This data describes a binding interaction between two proteins.

Sequence of chain A:
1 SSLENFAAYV

Contacts between the two chains:
Residue Y170 in chain B contacts residue S1 in chain A (closest heavy-atom distance 2.5 Å).
Residue T142 in chain B contacts residue V10 in chain A (closest heavy-atom distance 2.5 Å).
Residue H154 in chain B interacts with residue F6 in chain A (closest heavy-atom distance 3.4 Å).
Residue Y158 in chain B contacts residue L3 in chain A (closest heavy-atom distance 3.5 Å).
Residue E162 in chain B contacts residue S1 in chain A (closest heavy-atom distance 2.4 Å).
Residue E8 in chain B is in contact with residue L3 in chain A (closest heavy-atom distance 4.8 Å).
Residue S98 in chain B contacts residue L3 in chain A (closest heavy-atom distance 3.8 Å).
Residue K145 in chain B is in contact with residue Y9 in chain A (closest heavy-atom distance 3.5 Å).
Residue Q69 in chain B interacts with residue N5 in chain A (closest heavy-atom distance 3.1 Å).
Residue Y122 in chain B is in contact with residue V10 in chain A (closest heavy-atom distance 3.5 Å).
Residue W72 in chain B contacts residue V10 in chain A (closest heavy-atom distance 3.7 Å).
Residue Y83 in chain B contacts residue V10 in chain A (closest heavy-atom distance 3.0 Å).
Residue S76 in chain B interacts with residue Y9 in chain A (closest heavy-atom distance 3.6 Å).
Residue E62 in chain B is in contact with residue S2 in chain A (closest heavy-atom distance 2.7 Å).
Residue H154 in chain B contacts residue N5 in chain A (closest heavy-atom distance 3.6 Å).
Residue Q71 in chain B interacts with residue Y9 in chain A (closest heavy-atom distance 4.5 Å).
Residue Y158 in chain B contacts residue S1 in chain A (closest heavy-atom distance 2.6 Å).
Residue K145 in chain B is in contact with residue V10 in chain A (closest heavy-atom distance 2.9 Å).
Residue F115 in chain B is in contact with residue N5 in chain A (closest heavy-atom distance 4.2 Å).
Residue Y6 in chain B contacts residue S1 in chain A (closest heavy-atom distance 3.1 Å).
Residue K65 in chain B interacts with residue S2 in chain A (closest heavy-atom distance 2.7 Å).
Residue Y44 in chain B interacts with residue S2 in chain A (closest heavy-atom distance 3.6 Å).
Residue K65 in chain B interacts with residue S1 in chain A (closest heavy-atom distance 2.6 Å).
Residue E162 in chain B interacts with residue S2 in chain A (closest heavy-atom distance 3.7 Å).
Residue L113 in chain B contacts residue L3 in chain A (closest heavy-atom distance 4.5 Å).
Residue Q69 in chain B interacts with residue E4 in chain A (closest heavy-atom distance 3.7 Å).
Residue W72 in chain B interacts with residue F6 in chain A (closest heavy-atom distance 2.8 Å).
Residue A151 in chain B interacts with residue F6 in chain A (closest heavy-atom distance 3.4 Å).
Residue W146 in chain B is in contact with residue A8 in chain A (closest heavy-atom distance 3.6 Å).
Residue Y155 in chain B contacts residue N5 in chain A (closest heavy-atom distance 3.5 Å).
Residue F73 in chain B interacts with residue N5 in chain A (closest heavy-atom distance 4.2 Å).
Residue Y155 in chain B interacts with residue F6 in chain A (closest heavy-atom distance 3.0 Å).
Residue Y155 in chain B is in contact with residue L3 in chain A (closest heavy-atom distance 4.0 Å).
Residue S76 in chain B interacts with residue V10 in chain A (closest heavy-atom distance 3.2 Å).
Residue S149 in chain B interacts with residue A8 in chain A (closest heavy-atom distance 3.9 Å).
Residue N79 in chain B contacts residue Y9 in chain A (closest heavy-atom distance 3.9 Å).
Residue L94 in chain B is in contact with residue V10 in chain A (closest heavy-atom distance 4.6 Å).
Residue W72 in chain B is in contact with residue A7 in chain A (closest heavy-atom distance 4.3 Å).
Residue S149 in chain B is in contact with residue F6 in chain A (closest heavy-atom distance 3.5 Å).
Residue W72 in chain B interacts with residue A8 in chain A (closest heavy-atom distance 3.2 Å).
Residue W72 in chain B is in contact with residue N5 in chain A (closest heavy-atom distance 3.3 Å).
Residue W166 in chain B interacts with residue S1 in chain A (closest heavy-atom distance 3.5 Å).
Residue E62 in chain B contacts residue S1 in chain A (closest heavy-atom distance 3.2 Å).
Residue N79 in chain B contacts residue V10 in chain A (closest heavy-atom distance 3.1 Å).
Residue M4 in chain B interacts with residue S1 in chain A (closest heavy-atom distance 4.0 Å).
Residue Y6 in chain B is in contact with residue S2 in chain A (closest heavy-atom distance 3.5 Å).
Residue H154 in chain B contacts residue L3 in chain A (closest heavy-atom distance 4.5 Å).
Residue Q96 in chain B interacts with residue L3 in chain A (closest heavy-atom distance 3.6 Å).
Residue Q69 in chain B is in contact with residue L3 in chain A (closest heavy-atom distance 3.3 Å).
Residue Y58 in chain B contacts residue S1 in chain A (closest heavy-atom distance 4.1 Å).
Residue K65 in chain B interacts with residue E4 in chain A (closest heavy-atom distance 3.7 Å).
Residue L80 in chain B interacts with residue V10 in chain A (closest heavy-atom distance 3.8 Å).
Residue V75 in chain B interacts with residue Y9 in chain A (closest heavy-atom distance 3.4 Å).
Residue H154 in chain B interacts with residue E4 in chain A (closest heavy-atom distance 2.7 Å).
Residue W146 in chain B is in contact with residue Y9 in chain A (closest heavy-atom distance 2.8 Å).
Residue G150 in chain B interacts with residue F6 in chain A (closest heavy-atom distance 4.2 Å).
Residue W146 in chain B interacts with residue V10 in chain A (closest heavy-atom distance 3.9 Å).
Residue Q96 in chain B interacts with residue N5 in chain A (closest heavy-atom distance 3.0 Å).
Residue W72 in chain B interacts with residue Y9 in chain A (closest heavy-atom distance 3.7 Å).
Residue Y158 in chain B contacts residue S2 in chain A (closest heavy-atom distance 3.8 Å).

Sequence of chain B:
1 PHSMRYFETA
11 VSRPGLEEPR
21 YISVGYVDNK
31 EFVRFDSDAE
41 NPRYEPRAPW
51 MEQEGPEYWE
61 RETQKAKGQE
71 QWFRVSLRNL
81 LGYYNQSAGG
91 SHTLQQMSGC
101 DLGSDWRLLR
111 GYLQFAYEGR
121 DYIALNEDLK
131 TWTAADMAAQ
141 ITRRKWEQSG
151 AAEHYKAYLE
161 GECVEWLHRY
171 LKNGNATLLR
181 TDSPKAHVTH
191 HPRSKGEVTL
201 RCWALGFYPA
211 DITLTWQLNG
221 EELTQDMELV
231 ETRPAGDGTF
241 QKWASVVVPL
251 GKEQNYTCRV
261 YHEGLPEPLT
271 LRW